Contacts between the two chains:
Residue E96 in protein 2 interacts with residue T11 in protein 1 (closest heavy-atom distance 3.6 Å).
Residue E96 in protein 2 is in contact with residue D17 in protein 1 (closest heavy-atom distance 4.8 Å).
Residue Y94 in protein 2 contacts residue R14 in protein 1 (closest heavy-atom distance 4.7 Å).
Residue E96 in protein 2 interacts with residue K12 in protein 1 (closest heavy-atom distance 4.9 Å).
Residue A82 in protein 2 interacts with residue T11 in protein 1 (closest heavy-atom distance 4.8 Å).
Residue Y94 in protein 2 contacts residue T11 in protein 1 (closest heavy-atom distance 3.5 Å).
Residue E96 in protein 2 interacts with residue R14 in protein 1 (closest heavy-atom distance 3.4 Å).
Residue R32 in protein 2 contacts residue T42 in protein 1 (closest heavy-atom distance 4.5 Å).

Sequence of protein 1:
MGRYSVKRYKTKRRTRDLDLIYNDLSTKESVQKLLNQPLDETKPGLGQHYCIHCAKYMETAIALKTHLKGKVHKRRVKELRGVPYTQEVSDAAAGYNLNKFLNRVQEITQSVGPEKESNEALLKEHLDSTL

Sequence of protein 2:
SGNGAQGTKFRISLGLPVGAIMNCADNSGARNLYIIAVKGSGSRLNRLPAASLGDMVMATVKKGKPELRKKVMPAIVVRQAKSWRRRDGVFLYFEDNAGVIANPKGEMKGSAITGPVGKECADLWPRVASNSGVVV

The following describes two proteins that form a bound complex.